These two protein chains interact to form a complex.

Sequence of protein 1:
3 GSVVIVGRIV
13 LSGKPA

Contacts between the two chains:
Residue G42 in protein 2 interacts with residue R10 in protein 1 (closest heavy-atom distance 4.4 Å).
Residue S48 in protein 2 contacts residue V5 in protein 1 (closest heavy-atom distance 3.8 Å).
Residue T49 in protein 2 interacts with residue S4 in protein 1 (closest heavy-atom distance 4.5 Å).
Residue Q45 in protein 2 is in contact with residue G9 in protein 1 (closest heavy-atom distance 3.6 Å).
Residue R73 in protein 2 interacts with residue G3 in protein 1 (closest heavy-atom distance 3.2 Å).
Residue V44 in protein 2 interacts with residue R10 in protein 1 (closest heavy-atom distance 3.4 Å).
Residue T49 in protein 2 interacts with residue V5 in protein 1 (closest heavy-atom distance 4.0 Å).
Residue I46 in protein 2 contacts residue I7 in protein 1 (closest heavy-atom distance 3.7 Å).
Residue F54 in protein 2 interacts with residue V5 in protein 1 (closest heavy-atom distance 4.5 Å).
Residue S48 in protein 2 contacts residue S4 in protein 1 (closest heavy-atom distance 4.2 Å).
Residue V47 in protein 2 is in contact with residue V6 in protein 1 (closest heavy-atom distance 3.2 Å).
Residue A70 in protein 2 is in contact with residue V5 in protein 1 (closest heavy-atom distance 4.0 Å).
Residue G101 in protein 2 is in contact with residue R10 in protein 1 (closest heavy-atom distance 3.1 Å).
Residue V40 in protein 2 interacts with residue R10 in protein 1 (closest heavy-atom distance 3.0 Å).
Residue T74 in protein 2 interacts with residue G3 in protein 1 (closest heavy-atom distance 4.6 Å).
Residue E43 in protein 2 is in contact with residue I11 in protein 1 (closest heavy-atom distance 3.2 Å).
Residue T74 in protein 2 is in contact with residue V5 in protein 1 (closest heavy-atom distance 2.8 Å).
Residue V40 in protein 2 contacts residue A18 in protein 1 (closest heavy-atom distance 3.5 Å).
Residue V47 in protein 2 contacts residue I7 in protein 1 (closest heavy-atom distance 4.1 Å).
Residue S48 in protein 2 is in contact with residue V8 in protein 1 (closest heavy-atom distance 3.4 Å).
Residue I46 in protein 2 is in contact with residue V6 in protein 1 (closest heavy-atom distance 4.2 Å).
Residue V44 in protein 2 is in contact with residue G9 in protein 1 (closest heavy-atom distance 4.4 Å).
Residue R120 in protein 2 is in contact with residue I11 in protein 1 (closest heavy-atom distance 4.0 Å).
Residue A122 in protein 2 interacts with residue I11 in protein 1 (closest heavy-atom distance 3.9 Å).
Residue V44 in protein 2 interacts with residue L13 in protein 1 (closest heavy-atom distance 4.3 Å).
Residue S48 in protein 2 contacts residue V6 in protein 1 (closest heavy-atom distance 3.0 Å).
Residue I75 in protein 2 is in contact with residue S4 in protein 1 (closest heavy-atom distance 4.1 Å).
Residue I46 in protein 2 interacts with residue I11 in protein 1 (closest heavy-atom distance 3.9 Å).
Residue R73 in protein 2 interacts with residue V5 in protein 1 (closest heavy-atom distance 3.8 Å).
Residue Q45 in protein 2 interacts with residue R10 in protein 1 (closest heavy-atom distance 4.5 Å).
Residue L105 in protein 2 interacts with residue L13 in protein 1 (closest heavy-atom distance 3.6 Å).
Residue I75 in protein 2 is in contact with residue V5 in protein 1 (closest heavy-atom distance 3.4 Å).
Residue P99 in protein 2 is in contact with residue I7 in protein 1 (closest heavy-atom distance 3.6 Å).
Residue V40 in protein 2 interacts with residue K16 in protein 1 (closest heavy-atom distance 3.4 Å).
Residue V44 in protein 2 is in contact with residue I11 in protein 1 (closest heavy-atom distance 2.8 Å).
Residue A76 in protein 2 interacts with residue S4 in protein 1 (closest heavy-atom distance 3.9 Å).
Residue P81 in protein 2 interacts with residue S4 in protein 1 (closest heavy-atom distance 3.5 Å).
Residue E41 in protein 2 contacts residue V12 in protein 1 (closest heavy-atom distance 3.6 Å).
Residue A76 in protein 2 contacts residue V5 in protein 1 (closest heavy-atom distance 2.8 Å).
Residue T74 in protein 2 is in contact with residue S4 in protein 1 (closest heavy-atom distance 2.6 Å).
Residue G42 in protein 2 contacts residue V12 in protein 1 (closest heavy-atom distance 4.2 Å).
Residue V118 in protein 2 contacts residue L13 in protein 1 (closest heavy-atom distance 4.0 Å).
Residue V47 in protein 2 is in contact with residue V5 in protein 1 (closest heavy-atom distance 3.6 Å).
Residue G42 in protein 2 contacts residue I11 in protein 1 (closest heavy-atom distance 3.2 Å).
Residue W96 in protein 2 is in contact with residue V5 in protein 1 (closest heavy-atom distance 3.6 Å).
Residue E43 in protein 2 contacts residue L13 in protein 1 (closest heavy-atom distance 3.0 Å).
Residue Q45 in protein 2 contacts residue I7 in protein 1 (closest heavy-atom distance 4.3 Å).
Residue V47 in protein 2 contacts residue V8 in protein 1 (closest heavy-atom distance 4.4 Å).
Residue R73 in protein 2 is in contact with residue S4 in protein 1 (closest heavy-atom distance 4.6 Å).
Residue L155 in protein 2 contacts residue L13 in protein 1 (closest heavy-atom distance 4.0 Å).
Residue I46 in protein 2 interacts with residue R10 in protein 1 (closest heavy-atom distance 4.2 Å).
Residue V40 in protein 2 contacts residue V12 in protein 1 (closest heavy-atom distance 3.9 Å).
Residue E43 in protein 2 is in contact with residue V12 in protein 1 (closest heavy-atom distance 3.7 Å).
Residue I75 in protein 2 contacts residue I7 in protein 1 (closest heavy-atom distance 4.1 Å).
Residue V40 in protein 2 contacts residue P17 in protein 1 (closest heavy-atom distance 3.1 Å).
Residue T119 in protein 2 interacts with residue I11 in protein 1 (closest heavy-atom distance 3.4 Å).
Residue E41 in protein 2 interacts with residue R10 in protein 1 (closest heavy-atom distance 4.1 Å).
Residue A76 in protein 2 contacts residue V6 in protein 1 (closest heavy-atom distance 3.7 Å).
Residue I46 in protein 2 is in contact with residue V8 in protein 1 (closest heavy-atom distance 2.7 Å).
Residue I46 in protein 2 is in contact with residue G9 in protein 1 (closest heavy-atom distance 2.9 Å).

Sequence of protein 2:
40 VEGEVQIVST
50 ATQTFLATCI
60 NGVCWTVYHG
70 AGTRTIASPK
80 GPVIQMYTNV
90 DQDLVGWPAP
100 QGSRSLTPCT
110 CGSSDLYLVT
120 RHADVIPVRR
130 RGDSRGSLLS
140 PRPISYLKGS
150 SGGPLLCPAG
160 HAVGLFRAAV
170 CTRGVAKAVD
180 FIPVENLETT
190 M